Interface contacts:
Residue V217 in protein 2 contacts residue G123 in protein 1 (closest heavy-atom distance 3.4 Å).
Residue L268 in protein 2 is in contact with residue Y127 in protein 1 (closest heavy-atom distance 3.3 Å).
Residue H275 in protein 2 contacts residue N134 in protein 1 (closest heavy-atom distance 3.0 Å).
Residue V217 in protein 2 interacts with residue N124 in protein 1 (closest heavy-atom distance 3.0 Å).
Residue W281 in protein 2 contacts residue K145 in protein 1 (closest heavy-atom distance 3.5 Å).
Residue G245 in protein 2 interacts with residue V122 in protein 1 (closest heavy-atom distance 3.2 Å).
Residue V264 in protein 2 contacts residue V117 in protein 1 (closest heavy-atom distance 4.5 Å).
Residue E278 in protein 2 contacts residue R137 in protein 1 (closest heavy-atom distance 2.8 Å).
Residue V217 in protein 2 contacts residue Y127 in protein 1 (closest heavy-atom distance 4.5 Å).
Residue I271 in protein 2 interacts with residue N134 in protein 1 (closest heavy-atom distance 3.3 Å).
Residue V218 in protein 2 contacts residue V122 in protein 1 (closest heavy-atom distance 3.7 Å).
Residue E284 in protein 2 is in contact with residue R148 in protein 1 (closest heavy-atom distance 3.8 Å).
Residue G245 in protein 2 contacts residue G121 in protein 1 (closest heavy-atom distance 3.1 Å).
Residue M274 in protein 2 is in contact with residue F141 in protein 1 (closest heavy-atom distance 3.5 Å).
Residue F244 in protein 2 contacts residue N124 in protein 1 (closest heavy-atom distance 3.4 Å).
Residue G243 in protein 2 interacts with residue N124 in protein 1 (closest heavy-atom distance 4.6 Å).
Residue P216 in protein 2 is in contact with residue Y127 in protein 1 (closest heavy-atom distance 3.9 Å).
Residue H270 in protein 2 interacts with residue A110 in protein 1 (closest heavy-atom distance 3.4 Å).
Residue W281 in protein 2 contacts residue F141 in protein 1 (closest heavy-atom distance 3.8 Å).
Residue A273 in protein 2 contacts residue F141 in protein 1 (closest heavy-atom distance 4.5 Å).
Residue M274 in protein 2 is in contact with residue R137 in protein 1 (closest heavy-atom distance 4.0 Å).
Residue P267 in protein 2 interacts with residue V117 in protein 1 (closest heavy-atom distance 3.6 Å).
Residue I271 in protein 2 interacts with residue M114 in protein 1 (closest heavy-atom distance 3.7 Å).
Residue L265 in protein 2 is in contact with residue Y127 in protein 1 (closest heavy-atom distance 4.5 Å).
Residue F244 in protein 2 contacts residue G123 in protein 1 (closest heavy-atom distance 3.5 Å).
Residue H270 in protein 2 is in contact with residue M114 in protein 1 (closest heavy-atom distance 4.3 Å).
Residue M274 in protein 2 interacts with residue Y138 in protein 1 (closest heavy-atom distance 3.5 Å).
Residue V277 in protein 2 interacts with residue K145 in protein 1 (closest heavy-atom distance 4.2 Å).
Residue H270 in protein 2 interacts with residue S113 in protein 1 (closest heavy-atom distance 4.0 Å).
Residue P267 in protein 2 is in contact with residue V131 in protein 1 (closest heavy-atom distance 4.6 Å).
Residue E266 in protein 2 is in contact with residue S113 in protein 1 (closest heavy-atom distance 4.0 Å).
Residue V218 in protein 2 is in contact with residue G123 in protein 1 (closest heavy-atom distance 4.0 Å).
Residue W281 in protein 2 is in contact with residue R148 in protein 1 (closest heavy-atom distance 3.2 Å).
Residue N246 in protein 2 is in contact with residue G121 in protein 1 (closest heavy-atom distance 2.9 Å).
Residue N246 in protein 2 contacts residue V122 in protein 1 (closest heavy-atom distance 3.4 Å).
Residue P267 in protein 2 interacts with residue S113 in protein 1 (closest heavy-atom distance 4.0 Å).
Residue I271 in protein 2 interacts with residue Y138 in protein 1 (closest heavy-atom distance 4.5 Å).
Residue V264 in protein 2 is in contact with residue Y127 in protein 1 (closest heavy-atom distance 2.4 Å).
Residue H270 in protein 2 interacts with residue Y138 in protein 1 (closest heavy-atom distance 3.2 Å).
Residue G243 in protein 2 contacts residue G123 in protein 1 (closest heavy-atom distance 4.4 Å).
Residue P267 in protein 2 is in contact with residue Y127 in protein 1 (closest heavy-atom distance 4.4 Å).
Residue H214 in protein 2 contacts residue H126 in protein 1 (closest heavy-atom distance 3.4 Å).
Residue N246 in protein 2 interacts with residue A120 in protein 1 (closest heavy-atom distance 3.5 Å).
Residue W281 in protein 2 interacts with residue K144 in protein 1 (closest heavy-atom distance 4.3 Å).
Residue V277 in protein 2 is in contact with residue F141 in protein 1 (closest heavy-atom distance 3.5 Å).
Residue H211 in protein 2 contacts residue H126 in protein 1 (closest heavy-atom distance 3.2 Å).
Residue V218 in protein 2 contacts residue Y127 in protein 1 (closest heavy-atom distance 4.0 Å).
Residue V264 in protein 2 is in contact with residue V122 in protein 1 (closest heavy-atom distance 4.5 Å).
Residue L219 in protein 2 contacts residue G123 in protein 1 (closest heavy-atom distance 4.8 Å).
Residue P216 in protein 2 is in contact with residue N124 in protein 1 (closest heavy-atom distance 3.9 Å).
Residue P216 in protein 2 is in contact with residue T130 in protein 1 (closest heavy-atom distance 4.1 Å).
Residue I248 in protein 2 interacts with residue V122 in protein 1 (closest heavy-atom distance 3.7 Å).
Residue H275 in protein 2 is in contact with residue R137 in protein 1 (closest heavy-atom distance 3.5 Å).
Residue M215 in protein 2 contacts residue N124 in protein 1 (closest heavy-atom distance 3.1 Å).
Residue M274 in protein 2 contacts residue N134 in protein 1 (closest heavy-atom distance 3.3 Å).
Residue M215 in protein 2 contacts residue H126 in protein 1 (closest heavy-atom distance 4.1 Å).
Residue G245 in protein 2 contacts residue G123 in protein 1 (closest heavy-atom distance 2.8 Å).
Residue E278 in protein 2 contacts residue F141 in protein 1 (closest heavy-atom distance 3.3 Å).
Residue P216 in protein 2 contacts residue H126 in protein 1 (closest heavy-atom distance 4.4 Å).
Residue P267 in protein 2 contacts residue M114 in protein 1 (closest heavy-atom distance 3.7 Å).

Sequence of protein 2:
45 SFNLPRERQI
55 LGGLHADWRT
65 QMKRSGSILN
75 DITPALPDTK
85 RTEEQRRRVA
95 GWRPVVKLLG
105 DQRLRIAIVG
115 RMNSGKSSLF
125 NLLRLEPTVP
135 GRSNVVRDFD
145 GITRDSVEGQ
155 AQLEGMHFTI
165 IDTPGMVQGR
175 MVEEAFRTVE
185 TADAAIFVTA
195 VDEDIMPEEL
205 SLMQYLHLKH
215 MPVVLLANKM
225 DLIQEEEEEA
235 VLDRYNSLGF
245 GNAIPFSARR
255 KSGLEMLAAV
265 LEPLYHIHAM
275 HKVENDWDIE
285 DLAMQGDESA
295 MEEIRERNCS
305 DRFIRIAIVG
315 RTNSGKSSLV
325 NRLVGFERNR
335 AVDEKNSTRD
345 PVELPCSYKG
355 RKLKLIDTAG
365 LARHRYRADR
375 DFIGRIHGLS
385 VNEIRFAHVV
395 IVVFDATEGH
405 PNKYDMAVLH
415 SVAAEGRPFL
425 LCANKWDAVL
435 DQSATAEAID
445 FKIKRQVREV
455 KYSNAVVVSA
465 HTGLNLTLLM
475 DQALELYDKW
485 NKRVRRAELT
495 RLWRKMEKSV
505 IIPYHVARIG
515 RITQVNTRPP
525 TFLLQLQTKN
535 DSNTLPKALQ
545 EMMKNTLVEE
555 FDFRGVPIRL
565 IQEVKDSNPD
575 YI

The following describes two proteins that form a bound complex.

Sequence of protein 1:
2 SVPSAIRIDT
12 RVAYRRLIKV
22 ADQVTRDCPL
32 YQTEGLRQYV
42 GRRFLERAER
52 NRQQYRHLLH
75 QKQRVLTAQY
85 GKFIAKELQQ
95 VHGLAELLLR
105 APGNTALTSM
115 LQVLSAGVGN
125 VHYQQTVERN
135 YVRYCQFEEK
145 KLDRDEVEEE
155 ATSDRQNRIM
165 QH